Sequence of chain B:
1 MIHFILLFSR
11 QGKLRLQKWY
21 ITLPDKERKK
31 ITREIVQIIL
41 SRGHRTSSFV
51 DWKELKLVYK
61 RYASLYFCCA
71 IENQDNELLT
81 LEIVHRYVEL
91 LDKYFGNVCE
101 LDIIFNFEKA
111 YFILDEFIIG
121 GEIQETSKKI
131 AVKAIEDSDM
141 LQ

Interface contacts:
Residue C99 in chain B is in contact with residue T162 in chain A (closest heavy-atom distance 3.5 Å).
Residue C99 in chain B contacts residue N161 in chain A (closest heavy-atom distance 4.5 Å).
Residue Y62 in chain B interacts with residue S163 in chain A (closest heavy-atom distance 4.6 Å).
Residue V98 in chain B interacts with residue T162 in chain A (closest heavy-atom distance 4.0 Å).
Residue S64 in chain B contacts residue G159 in chain A (closest heavy-atom distance 4.4 Å).
Residue E100 in chain B contacts residue T162 in chain A (closest heavy-atom distance 4.3 Å).
Residue V98 in chain B is in contact with residue L164 in chain A (closest heavy-atom distance 3.1 Å).
Residue A63 in chain B interacts with residue L164 in chain A (closest heavy-atom distance 4.2 Å).
Residue C99 in chain B is in contact with residue L164 in chain A (closest heavy-atom distance 4.9 Å).
Residue E100 in chain B contacts residue N161 in chain A (closest heavy-atom distance 4.7 Å).
Residue C99 in chain B is in contact with residue S163 in chain A (closest heavy-atom distance 4.7 Å).
Residue L101 in chain B is in contact with residue E160 in chain A (closest heavy-atom distance 3.8 Å).
Residue C99 in chain B contacts residue E160 in chain A (closest heavy-atom distance 3.5 Å).
Residue Y62 in chain B contacts residue L164 in chain A (closest heavy-atom distance 2.9 Å).
Residue E100 in chain B contacts residue E160 in chain A (closest heavy-atom distance 2.5 Å).
Residue V98 in chain B is in contact with residue S163 in chain A (closest heavy-atom distance 3.3 Å).

This data describes a binding interaction between two proteins.

Sequence of chain A:
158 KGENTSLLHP